Contacts between the two chains:
Residue L34 in chain B interacts with residue Y171 in chain A (closest heavy-atom distance 4.4 Å).
Residue L45 in chain B contacts residue A161 in chain A (closest heavy-atom distance 3.8 Å).
Residue A70 in chain B interacts with residue L172 in chain A (closest heavy-atom distance 3.5 Å).
Residue S1 in chain B contacts residue L201 in chain A (closest heavy-atom distance 4.2 Å).
Residue L45 in chain B is in contact with residue E157 in chain A (closest heavy-atom distance 3.4 Å).
Residue L88 in chain B is in contact with residue I187 in chain A (closest heavy-atom distance 4.2 Å).
Residue V16 in chain B is in contact with residue L190 in chain A (closest heavy-atom distance 4.0 Å).
Residue T73 in chain B is in contact with residue L176 in chain A (closest heavy-atom distance 4.0 Å).
Residue L6 in chain B interacts with residue L197 in chain A (closest heavy-atom distance 3.9 Å).
Residue L30 in chain B contacts residue W179 in chain A (closest heavy-atom distance 4.1 Å).
Residue A2 in chain B interacts with residue L201 in chain A (closest heavy-atom distance 3.7 Å).
Residue L41 in chain B is in contact with residue K164 in chain A (closest heavy-atom distance 3.6 Å).
Residue L41 in chain B is in contact with residue M168 in chain A (closest heavy-atom distance 4.1 Å).
Residue R37 in chain B is in contact with residue E143 in chain A (closest heavy-atom distance 3.8 Å).
Residue L88 in chain B contacts residue Q194 in chain A (closest heavy-atom distance 3.4 Å).
Residue N91 in chain B interacts with residue L191 in chain A (closest heavy-atom distance 3.5 Å).
Residue Q92 in chain B interacts with residue Q194 in chain A (closest heavy-atom distance 4.0 Å).
Residue K48 in chain B interacts with residue E157 in chain A (closest heavy-atom distance 4.4 Å).
Residue L30 in chain B contacts residue A175 in chain A (closest heavy-atom distance 4.5 Å).
Residue A84 in chain B is in contact with residue I187 in chain A (closest heavy-atom distance 3.5 Å).
Residue L31 in chain B contacts residue L172 in chain A (closest heavy-atom distance 3.9 Å).
Residue L13 in chain B is in contact with residue L190 in chain A (closest heavy-atom distance 3.9 Å).
Residue I77 in chain B interacts with residue L176 in chain A (closest heavy-atom distance 3.4 Å).
Residue L88 in chain B interacts with residue L191 in chain A (closest heavy-atom distance 3.7 Å).
Residue V16 in chain B interacts with residue V186 in chain A (closest heavy-atom distance 3.7 Å).
Residue V26 in chain B interacts with residue W179 in chain A (closest heavy-atom distance 3.8 Å).
Residue S38 in chain B is in contact with residue M168 in chain A (closest heavy-atom distance 3.4 Å).
Residue M59 in chain B contacts residue R162 in chain A (closest heavy-atom distance 3.6 Å).
Residue L34 in chain B contacts residue M168 in chain A (closest heavy-atom distance 3.7 Å).
Residue I42 in chain B interacts with residue Q165 in chain A (closest heavy-atom distance 3.5 Å).
Residue L5 in chain B interacts with residue L201 in chain A (closest heavy-atom distance 4.2 Å).
Residue Q69 in chain B is in contact with residue Q173 in chain A (closest heavy-atom distance 4.4 Å).
Residue L95 in chain B interacts with residue Q194 in chain A (closest heavy-atom distance 4.0 Å).
Residue L45 in chain B contacts residue A158 in chain A (closest heavy-atom distance 3.5 Å).
Residue A51 in chain B is in contact with residue A158 in chain A (closest heavy-atom distance 4.2 Å).
Residue S81 in chain B is in contact with residue S183 in chain A (closest heavy-atom distance 2.9 Å).
Residue F27 in chain B contacts residue L172 in chain A (closest heavy-atom distance 3.9 Å).
Residue L30 in chain B interacts with residue L172 in chain A (closest heavy-atom distance 3.6 Å).
Residue R37 in chain B contacts residue M168 in chain A (closest heavy-atom distance 3.8 Å).
Residue A50 in chain B contacts residue E157 in chain A (closest heavy-atom distance 3.6 Å).
Residue A74 in chain B is in contact with residue L176 in chain A (closest heavy-atom distance 3.9 Å).
Residue L88 in chain B is in contact with residue L190 in chain A (closest heavy-atom distance 3.7 Å).
Residue Y12 in chain B is in contact with residue L190 in chain A (closest heavy-atom distance 3.4 Å).
Residue A70 in chain B is in contact with residue L176 in chain A (closest heavy-atom distance 3.9 Å).
Residue F27 in chain B interacts with residue W179 in chain A (closest heavy-atom distance 3.7 Å).
Residue L30 in chain B interacts with residue Y171 in chain A (closest heavy-atom distance 3.9 Å).
Residue I77 in chain B interacts with residue E180 in chain A (closest heavy-atom distance 4.0 Å).
Residue A66 in chain B contacts residue T169 in chain A (closest heavy-atom distance 4.1 Å).
Residue A50 in chain B interacts with residue A158 in chain A (closest heavy-atom distance 3.4 Å).
Residue L95 in chain B interacts with residue L197 in chain A (closest heavy-atom distance 4.5 Å).
Residue L34 in chain B interacts with residue L172 in chain A (closest heavy-atom distance 3.9 Å).
Residue N91 in chain B contacts residue Q194 in chain A (closest heavy-atom distance 2.9 Å).
Residue L41 in chain B is in contact with residue A161 in chain A (closest heavy-atom distance 3.9 Å).
Residue S38 in chain B interacts with residue Q165 in chain A (closest heavy-atom distance 3.9 Å).
Residue L5 in chain B is in contact with residue L197 in chain A (closest heavy-atom distance 3.5 Å).
Residue F27 in chain B contacts residue L176 in chain A (closest heavy-atom distance 3.7 Å).
Residue L41 in chain B is in contact with residue Q165 in chain A (closest heavy-atom distance 3.7 Å).
Residue Y12 in chain B is in contact with residue V186 in chain A (closest heavy-atom distance 4.1 Å).
Residue I23 in chain B contacts residue W179 in chain A (closest heavy-atom distance 3.6 Å).
Residue Y12 in chain B contacts residue Q193 in chain A (closest heavy-atom distance 3.4 Å).

Sequence of chain A:
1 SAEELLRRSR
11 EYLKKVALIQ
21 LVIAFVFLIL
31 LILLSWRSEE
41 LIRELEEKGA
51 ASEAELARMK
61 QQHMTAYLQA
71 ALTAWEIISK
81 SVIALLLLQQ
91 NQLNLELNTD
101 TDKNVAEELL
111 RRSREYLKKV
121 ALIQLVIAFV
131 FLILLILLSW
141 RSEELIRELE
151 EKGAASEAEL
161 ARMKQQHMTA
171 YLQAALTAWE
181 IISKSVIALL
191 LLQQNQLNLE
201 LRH

Sequence of chain B:
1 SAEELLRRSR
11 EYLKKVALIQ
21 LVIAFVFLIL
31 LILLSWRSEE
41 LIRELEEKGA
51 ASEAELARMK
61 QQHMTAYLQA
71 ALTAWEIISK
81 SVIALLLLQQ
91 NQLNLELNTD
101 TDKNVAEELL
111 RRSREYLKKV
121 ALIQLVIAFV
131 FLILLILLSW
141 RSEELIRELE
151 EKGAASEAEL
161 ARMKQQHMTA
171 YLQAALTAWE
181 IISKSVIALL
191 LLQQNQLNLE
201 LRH

The following describes two proteins that form a bound complex.